Sequence of protein 1:
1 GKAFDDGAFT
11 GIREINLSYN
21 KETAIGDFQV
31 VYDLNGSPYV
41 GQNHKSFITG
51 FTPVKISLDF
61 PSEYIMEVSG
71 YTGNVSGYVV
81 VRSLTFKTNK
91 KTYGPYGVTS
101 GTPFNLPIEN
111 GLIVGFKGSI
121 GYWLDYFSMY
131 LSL

Sequence of protein 2:
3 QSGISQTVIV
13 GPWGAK

Contacts between the two chains:
Residue L133 in protein 1 interacts with residue V10 in protein 2 (closest heavy-atom distance 3.9 Å).
Residue L133 in protein 1 interacts with residue T9 in protein 2 (closest heavy-atom distance 3.8 Å).
Residue E109 in protein 1 contacts residue V12 in protein 2 (closest heavy-atom distance 4.3 Å).
Residue P107 in protein 1 is in contact with residue P14 in protein 2 (closest heavy-atom distance 3.7 Å).
Residue I108 in protein 1 is in contact with residue G13 in protein 2 (closest heavy-atom distance 4.2 Å).
Residue I108 in protein 1 is in contact with residue I11 in protein 2 (closest heavy-atom distance 3.8 Å).
Residue G111 in protein 1 interacts with residue V10 in protein 2 (closest heavy-atom distance 4.6 Å).
Residue P107 in protein 1 is in contact with residue V12 in protein 2 (closest heavy-atom distance 3.5 Å).
Residue L106 in protein 1 interacts with residue V12 in protein 2 (closest heavy-atom distance 4.1 Å).
Residue N110 in protein 1 contacts residue V10 in protein 2 (closest heavy-atom distance 3.3 Å).
Residue N105 in protein 1 is in contact with residue W15 in protein 2 (closest heavy-atom distance 3.1 Å).
Residue E109 in protein 1 is in contact with residue P14 in protein 2 (closest heavy-atom distance 4.0 Å).
Residue K87 in protein 1 contacts residue K18 in protein 2 (closest heavy-atom distance 4.5 Å).
Residue E109 in protein 1 contacts residue I11 in protein 2 (closest heavy-atom distance 2.8 Å).
Residue P107 in protein 1 is in contact with residue G13 in protein 2 (closest heavy-atom distance 2.8 Å).
Residue L131 in protein 1 is in contact with residue V10 in protein 2 (closest heavy-atom distance 4.2 Å).
Residue S132 in protein 1 is in contact with residue V10 in protein 2 (closest heavy-atom distance 4.2 Å).
Residue L133 in protein 1 is in contact with residue Q8 in protein 2 (closest heavy-atom distance 3.6 Å).
Residue E109 in protein 1 is in contact with residue G13 in protein 2 (closest heavy-atom distance 3.9 Å).
Residue N110 in protein 1 interacts with residue Q8 in protein 2 (closest heavy-atom distance 3.5 Å).
Residue L106 in protein 1 is in contact with residue W15 in protein 2 (closest heavy-atom distance 4.2 Å).
Residue P107 in protein 1 is in contact with residue W15 in protein 2 (closest heavy-atom distance 3.5 Å).
Residue N110 in protein 1 interacts with residue T9 in protein 2 (closest heavy-atom distance 2.9 Å).
Residue P107 in protein 1 contacts residue I11 in protein 2 (closest heavy-atom distance 4.7 Å).
Residue L131 in protein 1 contacts residue V12 in protein 2 (closest heavy-atom distance 4.0 Å).
Residue I108 in protein 1 contacts residue V12 in protein 2 (closest heavy-atom distance 4.5 Å).
Residue N110 in protein 1 interacts with residue I11 in protein 2 (closest heavy-atom distance 2.9 Å).

This data describes a binding interaction between two proteins.